The following describes two proteins that form a bound complex.

Sequence of protein 1:
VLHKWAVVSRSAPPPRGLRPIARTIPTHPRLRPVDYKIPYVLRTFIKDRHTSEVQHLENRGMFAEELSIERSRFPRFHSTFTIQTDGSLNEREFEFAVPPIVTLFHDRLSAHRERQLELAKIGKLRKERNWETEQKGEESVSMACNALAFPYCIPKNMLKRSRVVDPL

Residue-level contacts at the interface:
Residue E96 in protein 1 interacts with residue S96 in protein 2 (closest heavy-atom distance 4.4 Å).
Residue A150 in protein 1 contacts residue T24 in protein 2 (closest heavy-atom distance 3.9 Å).
Residue E71 in protein 1 interacts with residue R52 in protein 2 (closest heavy-atom distance 2.5 Å).
Residue R74 in protein 1 interacts with residue A88 in protein 2 (closest heavy-atom distance 3.6 Å).
Residue E94 in protein 1 interacts with residue Q125 in protein 2 (closest heavy-atom distance 3.7 Å).
Residue F78 in protein 1 contacts residue A84 in protein 2 (closest heavy-atom distance 4.0 Å).
Residue R93 in protein 1 interacts with residue M129 in protein 2 (closest heavy-atom distance 3.6 Å).
Residue L149 in protein 1 is in contact with residue L71 in protein 2 (closest heavy-atom distance 3.3 Å).
Residue F97 in protein 1 contacts residue F122 in protein 2 (closest heavy-atom distance 3.9 Å).
Residue E96 in protein 1 contacts residue T93 in protein 2 (closest heavy-atom distance 3.3 Å).
Residue F151 in protein 1 interacts with residue L69 in protein 2 (closest heavy-atom distance 3.9 Å).
Residue H107 in protein 1 is in contact with residue I132 in protein 2 (closest heavy-atom distance 3.6 Å).
Residue R74 in protein 1 interacts with residue R52 in protein 2 (closest heavy-atom distance 3.2 Å).
Residue L105 in protein 1 interacts with residue F122 in protein 2 (closest heavy-atom distance 3.9 Å).
Residue P76 in protein 1 contacts residue T93 in protein 2 (closest heavy-atom distance 3.7 Å).
Residue Y153 in protein 1 interacts with residue E44 in protein 2 (closest heavy-atom distance 3.2 Å).
Residue H107 in protein 1 contacts residue I126 in protein 2 (closest heavy-atom distance 4.2 Å).
Residue E94 in protein 1 contacts residue R85 in protein 2 (closest heavy-atom distance 3.9 Å).
Residue E92 in protein 1 interacts with residue N2 in protein 2 (closest heavy-atom distance 3.6 Å).
Residue R93 in protein 1 contacts residue E130 in protein 2 (closest heavy-atom distance 3.6 Å).
Residue F78 in protein 1 is in contact with residue R85 in protein 2 (closest heavy-atom distance 3.5 Å).
Residue F95 in protein 1 interacts with residue F122 in protein 2 (closest heavy-atom distance 3.6 Å).
Residue P152 in protein 1 is in contact with residue L71 in protein 2 (closest heavy-atom distance 4.3 Å).
Residue R109 in protein 1 interacts with residue E130 in protein 2 (closest heavy-atom distance 2.2 Å).
Residue R109 in protein 1 interacts with residue G131 in protein 2 (closest heavy-atom distance 3.6 Å).
Residue V103 in protein 1 is in contact with residue F122 in protein 2 (closest heavy-atom distance 3.5 Å).
Residue E94 in protein 1 interacts with residue N2 in protein 2 (closest heavy-atom distance 3.5 Å).
Residue F97 in protein 1 contacts residue V118 in protein 2 (closest heavy-atom distance 3.4 Å).
Residue D108 in protein 1 contacts residue I132 in protein 2 (closest heavy-atom distance 3.2 Å).
Residue Y153 in protein 1 contacts residue F40 in protein 2 (closest heavy-atom distance 3.7 Å).
Residue P152 in protein 1 contacts residue R47 in protein 2 (closest heavy-atom distance 3.5 Å).
Residue Y153 in protein 1 is in contact with residue L25 in protein 2 (closest heavy-atom distance 3.6 Å).
Residue R109 in protein 1 contacts residue I132 in protein 2 (closest heavy-atom distance 3.6 Å).
Residue R74 in protein 1 is in contact with residue V89 in protein 2 (closest heavy-atom distance 3.5 Å).
Residue D108 in protein 1 interacts with residue E130 in protein 2 (closest heavy-atom distance 3.5 Å).
Residue F75 in protein 1 is in contact with residue V89 in protein 2 (closest heavy-atom distance 3.4 Å).
Residue E96 in protein 1 contacts residue P94 in protein 2 (closest heavy-atom distance 3.2 Å).
Residue F151 in protein 1 interacts with residue L66 in protein 2 (closest heavy-atom distance 4.4 Å).
Residue L105 in protein 1 is in contact with residue I126 in protein 2 (closest heavy-atom distance 4.1 Å).
Residue I155 in protein 1 interacts with residue A27 in protein 2 (closest heavy-atom distance 3.8 Å).
Residue V99 in protein 1 interacts with residue F122 in protein 2 (closest heavy-atom distance 3.8 Å).
Residue Y153 in protein 1 is in contact with residue L71 in protein 2 (closest heavy-atom distance 3.8 Å).
Residue F95 in protein 1 interacts with residue I126 in protein 2 (closest heavy-atom distance 4.4 Å).
Residue F75 in protein 1 contacts residue A88 in protein 2 (closest heavy-atom distance 4.2 Å).
Residue Y153 in protein 1 interacts with residue A28 in protein 2 (closest heavy-atom distance 3.7 Å).
Residue R74 in protein 1 is in contact with residue A53 in protein 2 (closest heavy-atom distance 2.5 Å).
Residue E94 in protein 1 is in contact with residue A84 in protein 2 (closest heavy-atom distance 3.1 Å).
Residue Y153 in protein 1 contacts residue T24 in protein 2 (closest heavy-atom distance 3.8 Å).
Residue A112 in protein 1 is in contact with residue I132 in protein 2 (closest heavy-atom distance 4.3 Å).
Residue F78 in protein 1 contacts residue A88 in protein 2 (closest heavy-atom distance 4.3 Å).
Residue A150 in protein 1 is in contact with residue L71 in protein 2 (closest heavy-atom distance 4.0 Å).
Residue R93 in protein 1 is in contact with residue I126 in protein 2 (closest heavy-atom distance 3.8 Å).
Residue R74 in protein 1 is in contact with residue Q92 in protein 2 (closest heavy-atom distance 3.5 Å).
Residue F95 in protein 1 is in contact with residue Q125 in protein 2 (closest heavy-atom distance 3.2 Å).
Residue I155 in protein 1 interacts with residue V31 in protein 2 (closest heavy-atom distance 3.6 Å).
Residue F75 in protein 1 is in contact with residue R85 in protein 2 (closest heavy-atom distance 3.7 Å).
Residue F97 in protein 1 is in contact with residue L121 in protein 2 (closest heavy-atom distance 3.6 Å).
Residue L149 in protein 1 contacts residue H70 in protein 2 (closest heavy-atom distance 3.3 Å).
Residue E96 in protein 1 interacts with residue L95 in protein 2 (closest heavy-atom distance 2.7 Å).
Residue R74 in protein 1 contacts residue R91 in protein 2 (closest heavy-atom distance 4.3 Å).

Sequence of protein 2:
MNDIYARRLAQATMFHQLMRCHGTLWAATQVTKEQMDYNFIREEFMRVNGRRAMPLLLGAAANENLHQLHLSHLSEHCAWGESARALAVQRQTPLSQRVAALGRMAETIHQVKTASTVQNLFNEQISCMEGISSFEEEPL